This data describes a binding interaction between two proteins.

Sequence of chain B:
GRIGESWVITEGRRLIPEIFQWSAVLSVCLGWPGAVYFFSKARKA

Sequence of chain A:
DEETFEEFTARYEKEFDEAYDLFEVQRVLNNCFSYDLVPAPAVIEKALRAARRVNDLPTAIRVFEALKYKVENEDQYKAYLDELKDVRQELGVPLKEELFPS

Residue-level contacts at the interface:
Residue Q80 in chain A is in contact with residue I24 in chain B (closest heavy-atom distance 2.8 Å).
Residue E76 in chain A is in contact with residue T31 in chain B (closest heavy-atom distance 4.2 Å).
Residue N77 in chain A contacts residue T31 in chain B (closest heavy-atom distance 3.9 Å).
Residue N77 in chain A contacts residue E26 in chain B (closest heavy-atom distance 3.6 Å).
Residue N77 in chain A contacts residue I24 in chain B (closest heavy-atom distance 2.9 Å).
Residue E76 in chain A is in contact with residue R23 in chain B (closest heavy-atom distance 4.5 Å).
Residue N77 in chain A interacts with residue G25 in chain B (closest heavy-atom distance 3.9 Å).
Residue A83 in chain A interacts with residue I24 in chain B (closest heavy-atom distance 4.3 Å).
Residue D79 in chain A interacts with residue G25 in chain B (closest heavy-atom distance 3.3 Å).
Residue D79 in chain A contacts residue I24 in chain B (closest heavy-atom distance 3.3 Å).